These two protein chains interact to form a complex.

Interface contacts:
Residue P320 in the first protein interacts with residue L108 in the second protein (closest heavy-atom distance 4.0 Å).
Residue I399 in the first protein contacts residue V51 in the second protein (closest heavy-atom distance 3.4 Å).
Residue V400 in the first protein contacts residue M64 in the second protein (closest heavy-atom distance 3.4 Å).
Residue C372 in the first protein is in contact with residue V51 in the second protein (closest heavy-atom distance 3.7 Å).
Residue C401 in the first protein contacts residue N62 in the second protein (closest heavy-atom distance 3.4 Å).
Residue K279 in the first protein contacts residue T87 in the second protein (closest heavy-atom distance 3.5 Å).
Residue E321 in the first protein contacts residue V139 in the second protein (closest heavy-atom distance 3.9 Å).
Residue H391 in the first protein contacts residue T84 in the second protein (closest heavy-atom distance 3.5 Å).
Residue I399 in the first protein is in contact with residue A55 in the second protein (closest heavy-atom distance 3.8 Å).
Residue T396 in the first protein contacts residue I68 in the second protein (closest heavy-atom distance 3.7 Å).
Residue P320 in the first protein is in contact with residue E104 in the second protein (closest heavy-atom distance 3.4 Å).
Residue T396 in the first protein is in contact with residue V47 in the second protein (closest heavy-atom distance 4.0 Å).
Residue T398 in the first protein interacts with residue S65 in the second protein (closest heavy-atom distance 4.0 Å).
Residue C401 in the first protein is in contact with residue M64 in the second protein (closest heavy-atom distance 4.1 Å).
Residue R348 in the first protein interacts with residue L54 in the second protein (closest heavy-atom distance 3.5 Å).
Residue G317 in the first protein interacts with residue L173 in the second protein (closest heavy-atom distance 3.8 Å).
Residue G371 in the first protein is in contact with residue V51 in the second protein (closest heavy-atom distance 3.8 Å).
Residue L323 in the first protein interacts with residue L108 in the second protein (closest heavy-atom distance 4.1 Å).
Residue I412 in the first protein is in contact with residue L54 in the second protein (closest heavy-atom distance 3.7 Å).
Residue K380 in the first protein is in contact with residue M64 in the second protein (closest heavy-atom distance 3.8 Å).
Residue H391 in the first protein interacts with residue S65 in the second protein (closest heavy-atom distance 3.3 Å).
Residue H326 in the first protein contacts residue V139 in the second protein (closest heavy-atom distance 4.2 Å).
Residue I399 in the first protein contacts residue L66 in the second protein (closest heavy-atom distance 3.8 Å).
Residue N397 in the first protein interacts with residue V51 in the second protein (closest heavy-atom distance 4.1 Å).
Residue L323 in the first protein interacts with residue I169 in the second protein (closest heavy-atom distance 3.4 Å).
Residue A388 in the first protein is in contact with residue Y172 in the second protein (closest heavy-atom distance 3.7 Å).
Residue G371 in the first protein contacts residue H50 in the second protein (closest heavy-atom distance 3.2 Å).
Residue V411 in the first protein is in contact with residue S57 in the second protein (closest heavy-atom distance 4.2 Å).
Residue I390 in the first protein interacts with residue G67 in the second protein (closest heavy-atom distance 4.2 Å).
Residue T398 in the first protein contacts residue G67 in the second protein (closest heavy-atom distance 2.6 Å).
Residue N402 in the first protein contacts residue N62 in the second protein (closest heavy-atom distance 2.9 Å).
Residue I399 in the first protein contacts residue S65 in the second protein (closest heavy-atom distance 4.0 Å).
Residue I399 in the first protein is in contact with residue L54 in the second protein (closest heavy-atom distance 3.9 Å).
Residue T396 in the first protein contacts residue P48 in the second protein (closest heavy-atom distance 3.5 Å).
Residue C401 in the first protein contacts residue V58 in the second protein (closest heavy-atom distance 3.7 Å).
Residue T383 in the first protein is in contact with residue M64 in the second protein (closest heavy-atom distance 4.0 Å).
Residue V400 in the first protein is in contact with residue S65 in the second protein (closest heavy-atom distance 3.0 Å).
Residue H391 in the first protein is in contact with residue I68 in the second protein (closest heavy-atom distance 3.5 Å).
Residue H391 in the first protein is in contact with residue Y172 in the second protein (closest heavy-atom distance 3.1 Å).
Residue T396 in the first protein contacts residue G67 in the second protein (closest heavy-atom distance 3.4 Å).
Residue C401 in the first protein is in contact with residue L63 in the second protein (closest heavy-atom distance 3.6 Å).
Residue L323 in the first protein interacts with residue L173 in the second protein (closest heavy-atom distance 3.8 Å).
Residue T398 in the first protein interacts with residue L66 in the second protein (closest heavy-atom distance 3.5 Å).
Residue Y403 in the first protein is in contact with residue V58 in the second protein (closest heavy-atom distance 3.3 Å).
Residue N402 in the first protein contacts residue M64 in the second protein (closest heavy-atom distance 3.8 Å).
Residue A324 in the first protein is in contact with residue V139 in the second protein (closest heavy-atom distance 3.7 Å).
Residue H391 in the first protein is in contact with residue C69 in the second protein (closest heavy-atom distance 3.1 Å).
Residue Y403 in the first protein contacts residue N62 in the second protein (closest heavy-atom distance 4.2 Å).
Residue A318 in the first protein interacts with residue M105 in the second protein (closest heavy-atom distance 4.0 Å).
Residue L323 in the first protein is in contact with residue G170 in the second protein (closest heavy-atom distance 3.8 Å).
Residue I387 in the first protein is in contact with residue S65 in the second protein (closest heavy-atom distance 3.7 Å).
Residue C372 in the first protein interacts with residue L54 in the second protein (closest heavy-atom distance 3.7 Å).
Residue H391 in the first protein contacts residue G67 in the second protein (closest heavy-atom distance 2.7 Å).
Residue R392 in the first protein contacts residue Y172 in the second protein (closest heavy-atom distance 3.7 Å).
Residue I412 in the first protein interacts with residue S57 in the second protein (closest heavy-atom distance 3.8 Å).
Residue F374 in the first protein contacts residue L54 in the second protein (closest heavy-atom distance 3.7 Å).
Residue L323 in the first protein is in contact with residue Y172 in the second protein (closest heavy-atom distance 3.5 Å).
Residue A324 in the first protein is in contact with residue I169 in the second protein (closest heavy-atom distance 3.7 Å).
Residue P320 in the first protein is in contact with residue I169 in the second protein (closest heavy-atom distance 4.1 Å).
Residue C372 in the first protein contacts residue H50 in the second protein (closest heavy-atom distance 3.6 Å).

Sequence of the second protein:
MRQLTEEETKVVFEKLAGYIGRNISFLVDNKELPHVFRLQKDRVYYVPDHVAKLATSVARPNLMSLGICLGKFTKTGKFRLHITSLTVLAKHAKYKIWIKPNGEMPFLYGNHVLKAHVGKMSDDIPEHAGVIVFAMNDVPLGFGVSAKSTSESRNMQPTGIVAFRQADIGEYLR

Sequence of the first protein:
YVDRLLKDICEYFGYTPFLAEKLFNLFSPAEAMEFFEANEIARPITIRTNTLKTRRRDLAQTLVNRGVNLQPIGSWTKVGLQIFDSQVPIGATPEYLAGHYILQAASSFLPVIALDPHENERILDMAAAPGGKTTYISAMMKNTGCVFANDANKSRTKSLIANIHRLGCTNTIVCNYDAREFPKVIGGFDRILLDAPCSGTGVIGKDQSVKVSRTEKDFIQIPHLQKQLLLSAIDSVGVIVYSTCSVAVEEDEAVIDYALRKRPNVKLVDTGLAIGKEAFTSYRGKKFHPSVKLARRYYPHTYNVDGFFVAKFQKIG